Sequence of the first protein:
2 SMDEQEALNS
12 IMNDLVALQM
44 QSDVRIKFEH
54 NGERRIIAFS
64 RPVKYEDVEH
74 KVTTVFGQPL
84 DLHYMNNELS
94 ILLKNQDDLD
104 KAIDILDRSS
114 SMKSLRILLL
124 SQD

Interface contacts:
Residue D126 in the first protein interacts with residue I55 in the second protein (closest heavy-atom distance 3.9 Å).
Residue D15 in the first protein interacts with residue H42 in the second protein (closest heavy-atom distance 2.9 Å).
Residue I94 in the first protein is in contact with residue E43 in the second protein (closest heavy-atom distance 3.6 Å).
Residue E91 in the first protein interacts with residue H42 in the second protein (closest heavy-atom distance 2.7 Å).
Residue L9 in the first protein interacts with residue L25 in the second protein (closest heavy-atom distance 4.1 Å).
Residue M88 in the first protein is in contact with residue Q36 in the second protein (closest heavy-atom distance 3.6 Å).
Residue H86 in the first protein contacts residue E43 in the second protein (closest heavy-atom distance 2.4 Å).
Residue S93 in the first protein is in contact with residue H42 in the second protein (closest heavy-atom distance 3.7 Å).
Residue A8 in the first protein contacts residue A38 in the second protein (closest heavy-atom distance 3.9 Å).
Residue E5 in the first protein is in contact with residue S31 in the second protein (closest heavy-atom distance 3.3 Å).
Residue H86 in the first protein interacts with residue N56 in the second protein (closest heavy-atom distance 3.7 Å).
Residue M88 in the first protein is in contact with residue Q35 in the second protein (closest heavy-atom distance 4.2 Å).
Residue S124 in the first protein interacts with residue Q59 in the second protein (closest heavy-atom distance 2.5 Å).
Residue L123 in the first protein contacts residue Q59 in the second protein (closest heavy-atom distance 3.4 Å).
Residue N90 in the first protein is in contact with residue H42 in the second protein (closest heavy-atom distance 3.7 Å).
Residue R119 in the first protein is in contact with residue Q32 in the second protein (closest heavy-atom distance 3.1 Å).
Residue D15 in the first protein is in contact with residue A38 in the second protein (closest heavy-atom distance 4.1 Å).
Residue L16 in the first protein is in contact with residue Y21 in the second protein (closest heavy-atom distance 3.5 Å).
Residue M13 in the first protein contacts residue L18 in the second protein (closest heavy-atom distance 4.0 Å).
Residue L16 in the first protein contacts residue L41 in the second protein (closest heavy-atom distance 4.0 Å).
Residue S11 in the first protein contacts residue A38 in the second protein (closest heavy-atom distance 4.0 Å).
Residue L123 in the first protein contacts residue L40 in the second protein (closest heavy-atom distance 3.9 Å).
Residue L16 in the first protein is in contact with residue L18 in the second protein (closest heavy-atom distance 3.9 Å).
Residue I12 in the first protein contacts residue L25 in the second protein (closest heavy-atom distance 3.8 Å).
Residue A8 in the first protein contacts residue I34 in the second protein (closest heavy-atom distance 3.7 Å).
Residue D15 in the first protein contacts residue R45 in the second protein (closest heavy-atom distance 3.2 Å).
Residue Q6 in the first protein is in contact with residue R26 in the second protein (closest heavy-atom distance 3.5 Å).
Residue L121 in the first protein contacts residue Q36 in the second protein (closest heavy-atom distance 4.2 Å).
Residue L19 in the first protein interacts with residue F75 in the second protein (closest heavy-atom distance 4.0 Å).
Residue L16 in the first protein interacts with residue L72 in the second protein (closest heavy-atom distance 3.7 Å).
Residue L9 in the first protein is in contact with residue R26 in the second protein (closest heavy-atom distance 3.6 Å).
Residue L19 in the first protein contacts residue P77 in the second protein (closest heavy-atom distance 4.1 Å).
Residue I12 in the first protein contacts residue F37 in the second protein (closest heavy-atom distance 3.5 Å).
Residue S124 in the first protein interacts with residue I55 in the second protein (closest heavy-atom distance 4.0 Å).
Residue E5 in the first protein interacts with residue I34 in the second protein (closest heavy-atom distance 3.4 Å).
Residue L95 in the first protein is in contact with residue E43 in the second protein (closest heavy-atom distance 3.5 Å).
Residue D84 in the first protein contacts residue E52 in the second protein (closest heavy-atom distance 4.2 Å).
Residue D15 in the first protein contacts residue L41 in the second protein (closest heavy-atom distance 3.7 Å).
Residue S93 in the first protein interacts with residue A39 in the second protein (closest heavy-atom distance 3.5 Å).
Residue L123 in the first protein interacts with residue N56 in the second protein (closest heavy-atom distance 3.6 Å).
Residue M88 in the first protein contacts residue Q32 in the second protein (closest heavy-atom distance 3.9 Å).
Residue I12 in the first protein contacts residue I34 in the second protein (closest heavy-atom distance 3.9 Å).
Residue I12 in the first protein contacts residue L41 in the second protein (closest heavy-atom distance 3.7 Å).
Residue M88 in the first protein is in contact with residue A39 in the second protein (closest heavy-atom distance 4.2 Å).
Residue N14 in the first protein interacts with residue R45 in the second protein (closest heavy-atom distance 4.0 Å).
Residue L16 in the first protein interacts with residue F75 in the second protein (closest heavy-atom distance 3.5 Å).
Residue M13 in the first protein is in contact with residue M22 in the second protein (closest heavy-atom distance 4.0 Å).
Residue D4 in the first protein is in contact with residue Q35 in the second protein (closest heavy-atom distance 3.4 Å).
Residue L9 in the first protein is in contact with residue I34 in the second protein (closest heavy-atom distance 3.9 Å).
Residue A18 in the first protein contacts residue R45 in the second protein (closest heavy-atom distance 4.0 Å).
Residue I12 in the first protein contacts residue A38 in the second protein (closest heavy-atom distance 3.5 Å).
Residue V17 in the first protein contacts residue L18 in the second protein (closest heavy-atom distance 4.1 Å).
Residue H86 in the first protein interacts with residue L40 in the second protein (closest heavy-atom distance 3.9 Å).
Residue Q125 in the first protein interacts with residue I55 in the second protein (closest heavy-atom distance 3.7 Å).
Residue A8 in the first protein interacts with residue Q35 in the second protein (closest heavy-atom distance 3.9 Å).
Residue L16 in the first protein is in contact with residue M22 in the second protein (closest heavy-atom distance 3.5 Å).
Residue I12 in the first protein interacts with residue M22 in the second protein (closest heavy-atom distance 3.5 Å).
Residue L121 in the first protein is in contact with residue L60 in the second protein (closest heavy-atom distance 3.7 Å).
Residue L9 in the first protein contacts residue M22 in the second protein (closest heavy-atom distance 4.0 Å).
Residue E52 in the first protein contacts residue Q36 in the second protein (closest heavy-atom distance 3.8 Å).

The following describes two proteins that form a bound complex.

Sequence of the second protein:
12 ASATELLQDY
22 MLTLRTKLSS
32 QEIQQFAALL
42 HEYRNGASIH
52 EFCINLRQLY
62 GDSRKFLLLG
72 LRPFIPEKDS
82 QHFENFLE